These two protein chains interact to form a complex.

Interface contacts:
Residue P117 in the second protein is in contact with residue Y17 in the first protein (closest heavy-atom distance 4.4 Å).
Residue V102 in the second protein interacts with residue P31 in the first protein (closest heavy-atom distance 3.9 Å).
Residue I106 in the second protein interacts with residue M27 in the first protein (closest heavy-atom distance 3.8 Å).
Residue L59 in the second protein interacts with residue V25 in the first protein (closest heavy-atom distance 3.7 Å).
Residue F41 in the second protein interacts with residue V21 in the first protein (closest heavy-atom distance 3.8 Å).
Residue V235 in the second protein contacts residue V50 in the first protein (closest heavy-atom distance 4.2 Å).
Residue S236 in the second protein interacts with residue R54 in the first protein (closest heavy-atom distance 4.3 Å).
Residue T110 in the second protein is in contact with residue T28 in the first protein (closest heavy-atom distance 3.6 Å).
Residue S53 in the second protein interacts with residue Y17 in the first protein (closest heavy-atom distance 3.5 Å).
Residue V102 in the second protein is in contact with residue L35 in the first protein (closest heavy-atom distance 3.6 Å).
Residue R220 in the second protein interacts with residue S39 in the first protein (closest heavy-atom distance 3.9 Å).
Residue F41 in the second protein is in contact with residue F12 in the first protein (closest heavy-atom distance 3.9 Å).
Residue W122 in the second protein interacts with residue F19 in the first protein (closest heavy-atom distance 3.7 Å).
Residue L227 in the second protein is in contact with residue I46 in the first protein (closest heavy-atom distance 3.7 Å).
Residue M219 in the second protein contacts residue V36 in the first protein (closest heavy-atom distance 4.4 Å).
Residue P45 in the second protein is in contact with residue A4 in the first protein (closest heavy-atom distance 4.5 Å).
Residue F43 in the second protein is in contact with residue T2 in the first protein (closest heavy-atom distance 4.2 Å).
Residue L212 in the second protein contacts residue L32 in the first protein (closest heavy-atom distance 3.7 Å).
Residue N52 in the second protein interacts with residue V21 in the first protein (closest heavy-atom distance 4.2 Å).
Residue N223 in the second protein interacts with residue S39 in the first protein (closest heavy-atom distance 3.0 Å).
Residue F41 in the second protein contacts residue V25 in the first protein (closest heavy-atom distance 4.4 Å).
Residue A44 in the second protein interacts with residue A4 in the first protein (closest heavy-atom distance 4.3 Å).
Residue I99 in the second protein contacts residue L35 in the first protein (closest heavy-atom distance 4.2 Å).
Residue N52 in the second protein is in contact with residue F5 in the first protein (closest heavy-atom distance 3.7 Å).
Residue F43 in the second protein contacts residue P3 in the first protein (closest heavy-atom distance 3.5 Å).
Residue M219 in the second protein is in contact with residue V40 in the first protein (closest heavy-atom distance 3.7 Å).
Residue A113 in the second protein is in contact with residue F20 in the first protein (closest heavy-atom distance 3.5 Å).
Residue F105 in the second protein interacts with residue P31 in the first protein (closest heavy-atom distance 4.0 Å).
Residue L226 in the second protein interacts with residue I46 in the first protein (closest heavy-atom distance 3.6 Å).
Residue I56 in the second protein interacts with residue A24 in the first protein (closest heavy-atom distance 3.9 Å).
Residue L216 in the second protein is in contact with residue S39 in the first protein (closest heavy-atom distance 4.1 Å).
Residue G42 in the second protein interacts with residue P3 in the first protein (closest heavy-atom distance 3.9 Å).
Residue N52 in the second protein interacts with residue Y17 in the first protein (closest heavy-atom distance 3.9 Å).
Residue F43 in the second protein contacts residue A4 in the first protein (closest heavy-atom distance 3.6 Å).
Residue L216 in the second protein contacts residue V36 in the first protein (closest heavy-atom distance 4.2 Å).
Residue I106 in the second protein is in contact with residue P31 in the first protein (closest heavy-atom distance 4.1 Å).
Residue M219 in the second protein is in contact with residue S39 in the first protein (closest heavy-atom distance 4.0 Å).
Residue W122 in the second protein is in contact with residue L23 in the first protein (closest heavy-atom distance 3.7 Å).
Residue R222 in the second protein contacts residue H43 in the first protein (closest heavy-atom distance 3.5 Å).
Residue V109 in the second protein interacts with residue M27 in the first protein (closest heavy-atom distance 3.6 Å).
Residue I106 in the second protein is in contact with residue L32 in the first protein (closest heavy-atom distance 4.1 Å).
Residue P117 in the second protein is in contact with residue F20 in the first protein (closest heavy-atom distance 3.7 Å).
Residue L226 in the second protein is in contact with residue L47 in the first protein (closest heavy-atom distance 4.2 Å).
Residue G42 in the second protein interacts with residue F5 in the first protein (closest heavy-atom distance 3.8 Å).
Residue W122 in the second protein is in contact with residue F20 in the first protein (closest heavy-atom distance 4.2 Å).
Residue L59 in the second protein is in contact with residue A24 in the first protein (closest heavy-atom distance 4.1 Å).
Residue Q50 in the second protein is in contact with residue Y17 in the first protein (closest heavy-atom distance 3.2 Å).
Residue R55 in the second protein contacts residue F5 in the first protein (closest heavy-atom distance 3.5 Å).
Residue A113 in the second protein interacts with residue A24 in the first protein (closest heavy-atom distance 4.2 Å).
Residue K116 in the second protein contacts residue F20 in the first protein (closest heavy-atom distance 3.5 Å).
Residue T110 in the second protein interacts with residue A24 in the first protein (closest heavy-atom distance 4.3 Å).
Residue Y15 in the second protein is in contact with residue H43 in the first protein (closest heavy-atom distance 3.2 Å).
Residue I106 in the second protein interacts with residue T28 in the first protein (closest heavy-atom distance 3.6 Å).
Residue F103 in the second protein contacts residue L32 in the first protein (closest heavy-atom distance 3.8 Å).
Residue L216 in the second protein interacts with residue L35 in the first protein (closest heavy-atom distance 3.8 Å).
Residue N223 in the second protein interacts with residue H43 in the first protein (closest heavy-atom distance 3.3 Å).
Residue N223 in the second protein is in contact with residue Q42 in the first protein (closest heavy-atom distance 3.8 Å).
Residue G42 in the second protein contacts residue A4 in the first protein (closest heavy-atom distance 3.4 Å).
Residue L59 in the second protein interacts with residue T28 in the first protein (closest heavy-atom distance 3.6 Å).
Residue N52 in the second protein interacts with residue G15 in the first protein (closest heavy-atom distance 3.7 Å).

Sequence of the second protein:
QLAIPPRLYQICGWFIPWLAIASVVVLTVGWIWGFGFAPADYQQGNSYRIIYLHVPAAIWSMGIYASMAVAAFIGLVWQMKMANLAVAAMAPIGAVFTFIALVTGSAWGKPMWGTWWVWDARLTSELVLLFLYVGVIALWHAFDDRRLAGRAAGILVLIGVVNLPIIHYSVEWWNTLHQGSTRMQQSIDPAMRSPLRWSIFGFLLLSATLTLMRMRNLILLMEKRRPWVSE

Sequence of the first protein:
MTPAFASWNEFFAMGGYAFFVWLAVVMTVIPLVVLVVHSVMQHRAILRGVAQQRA